Sequence of the first protein:
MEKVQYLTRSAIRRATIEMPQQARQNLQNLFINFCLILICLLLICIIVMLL

This data describes a binding interaction between two proteins.

Sequence of the second protein:
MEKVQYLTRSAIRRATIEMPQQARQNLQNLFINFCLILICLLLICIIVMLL

Interface contacts:
Residue M20 in the second protein interacts with residue A24 in the first protein (closest heavy-atom distance 3.8 Å).
Residue I48 in the second protein is in contact with residue C46 in the first protein (closest heavy-atom distance 4.0 Å).
Residue L37 in the second protein contacts residue I40 in the first protein (closest heavy-atom distance 3.9 Å).
Residue I40 in the second protein interacts with residue I40 in the first protein (closest heavy-atom distance 3.8 Å).
Residue N30 in the second protein interacts with residue R25 in the first protein (closest heavy-atom distance 3.1 Å).
Residue L37 in the second protein is in contact with residue C36 in the first protein (closest heavy-atom distance 3.3 Å).
Residue Q23 in the second protein is in contact with residue Q22 in the first protein (closest heavy-atom distance 2.9 Å).
Residue L51 in the second protein interacts with residue C46 in the first protein (closest heavy-atom distance 4.7 Å).
Residue N27 in the second protein is in contact with residue R25 in the first protein (closest heavy-atom distance 3.0 Å).
Residue Q26 in the second protein is in contact with residue A24 in the first protein (closest heavy-atom distance 5.0 Å).
Residue I38 in the second protein contacts residue C36 in the first protein (closest heavy-atom distance 3.3 Å).
Residue I47 in the second protein interacts with residue I47 in the first protein (closest heavy-atom distance 4.3 Å).
Residue L51 in the second protein interacts with residue I47 in the first protein (closest heavy-atom distance 3.8 Å).
Residue Q23 in the second protein contacts residue A24 in the first protein (closest heavy-atom distance 3.0 Å).
Residue L44 in the second protein is in contact with residue L44 in the first protein (closest heavy-atom distance 4.7 Å).
Residue I33 in the second protein interacts with residue I33 in the first protein (closest heavy-atom distance 3.3 Å).
Residue C41 in the second protein is in contact with residue L43 in the first protein (closest heavy-atom distance 4.1 Å).
Residue Q23 in the second protein contacts residue Q23 in the first protein (closest heavy-atom distance 3.2 Å).
Residue N30 in the second protein is in contact with residue Q29 in the first protein (closest heavy-atom distance 2.8 Å).
Residue N30 in the second protein is in contact with residue L28 in the first protein (closest heavy-atom distance 3.5 Å).
Residue I48 in the second protein interacts with residue I47 in the first protein (closest heavy-atom distance 3.3 Å).
Residue Q26 in the second protein contacts residue R25 in the first protein (closest heavy-atom distance 3.3 Å).
Residue N34 in the second protein contacts residue Q29 in the first protein (closest heavy-atom distance 4.5 Å).
Residue N30 in the second protein interacts with residue F32 in the first protein (closest heavy-atom distance 3.2 Å).
Residue C41 in the second protein contacts residue C36 in the first protein (closest heavy-atom distance 2.7 Å).
Residue I48 in the second protein is in contact with residue L43 in the first protein (closest heavy-atom distance 3.2 Å).
Residue Q26 in the second protein interacts with residue Q29 in the first protein (closest heavy-atom distance 3.4 Å).
Residue N34 in the second protein contacts residue F32 in the first protein (closest heavy-atom distance 3.0 Å).
Residue Q23 in the second protein is in contact with residue Q26 in the first protein (closest heavy-atom distance 3.4 Å).
Residue L37 in the second protein interacts with residue I33 in the first protein (closest heavy-atom distance 3.3 Å).
Residue I45 in the second protein is in contact with residue L43 in the first protein (closest heavy-atom distance 3.8 Å).
Residue Q23 in the second protein contacts residue R25 in the first protein (closest heavy-atom distance 3.0 Å).
Residue N34 in the second protein interacts with residue I33 in the first protein (closest heavy-atom distance 2.9 Å).
Residue I33 in the second protein interacts with residue Q29 in the first protein (closest heavy-atom distance 3.9 Å).
Residue L51 in the second protein is in contact with residue M50 in the first protein (closest heavy-atom distance 3.3 Å).
Residue L52 in the second protein is in contact with residue M50 in the first protein (closest heavy-atom distance 3.6 Å).
Residue N34 in the second protein contacts residue C36 in the first protein (closest heavy-atom distance 4.6 Å).
Residue C41 in the second protein interacts with residue I40 in the first protein (closest heavy-atom distance 3.2 Å).
Residue L44 in the second protein is in contact with residue L43 in the first protein (closest heavy-atom distance 3.5 Å).
Residue L37 in the second protein interacts with residue L37 in the first protein (closest heavy-atom distance 3.9 Å).
Residue Q29 in the second protein contacts residue Q29 in the first protein (closest heavy-atom distance 3.1 Å).
Residue Q26 in the second protein contacts residue Q26 in the first protein (closest heavy-atom distance 3.0 Å).
Residue L44 in the second protein contacts residue I47 in the first protein (closest heavy-atom distance 3.8 Å).
Residue M20 in the second protein contacts residue L28 in the first protein (closest heavy-atom distance 4.5 Å).
Residue L44 in the second protein contacts residue I40 in the first protein (closest heavy-atom distance 3.2 Å).
Residue M20 in the second protein interacts with residue R25 in the first protein (closest heavy-atom distance 3.4 Å).
Residue Q23 in the second protein interacts with residue P21 in the first protein (closest heavy-atom distance 4.2 Å).